Sequence of protein 1:
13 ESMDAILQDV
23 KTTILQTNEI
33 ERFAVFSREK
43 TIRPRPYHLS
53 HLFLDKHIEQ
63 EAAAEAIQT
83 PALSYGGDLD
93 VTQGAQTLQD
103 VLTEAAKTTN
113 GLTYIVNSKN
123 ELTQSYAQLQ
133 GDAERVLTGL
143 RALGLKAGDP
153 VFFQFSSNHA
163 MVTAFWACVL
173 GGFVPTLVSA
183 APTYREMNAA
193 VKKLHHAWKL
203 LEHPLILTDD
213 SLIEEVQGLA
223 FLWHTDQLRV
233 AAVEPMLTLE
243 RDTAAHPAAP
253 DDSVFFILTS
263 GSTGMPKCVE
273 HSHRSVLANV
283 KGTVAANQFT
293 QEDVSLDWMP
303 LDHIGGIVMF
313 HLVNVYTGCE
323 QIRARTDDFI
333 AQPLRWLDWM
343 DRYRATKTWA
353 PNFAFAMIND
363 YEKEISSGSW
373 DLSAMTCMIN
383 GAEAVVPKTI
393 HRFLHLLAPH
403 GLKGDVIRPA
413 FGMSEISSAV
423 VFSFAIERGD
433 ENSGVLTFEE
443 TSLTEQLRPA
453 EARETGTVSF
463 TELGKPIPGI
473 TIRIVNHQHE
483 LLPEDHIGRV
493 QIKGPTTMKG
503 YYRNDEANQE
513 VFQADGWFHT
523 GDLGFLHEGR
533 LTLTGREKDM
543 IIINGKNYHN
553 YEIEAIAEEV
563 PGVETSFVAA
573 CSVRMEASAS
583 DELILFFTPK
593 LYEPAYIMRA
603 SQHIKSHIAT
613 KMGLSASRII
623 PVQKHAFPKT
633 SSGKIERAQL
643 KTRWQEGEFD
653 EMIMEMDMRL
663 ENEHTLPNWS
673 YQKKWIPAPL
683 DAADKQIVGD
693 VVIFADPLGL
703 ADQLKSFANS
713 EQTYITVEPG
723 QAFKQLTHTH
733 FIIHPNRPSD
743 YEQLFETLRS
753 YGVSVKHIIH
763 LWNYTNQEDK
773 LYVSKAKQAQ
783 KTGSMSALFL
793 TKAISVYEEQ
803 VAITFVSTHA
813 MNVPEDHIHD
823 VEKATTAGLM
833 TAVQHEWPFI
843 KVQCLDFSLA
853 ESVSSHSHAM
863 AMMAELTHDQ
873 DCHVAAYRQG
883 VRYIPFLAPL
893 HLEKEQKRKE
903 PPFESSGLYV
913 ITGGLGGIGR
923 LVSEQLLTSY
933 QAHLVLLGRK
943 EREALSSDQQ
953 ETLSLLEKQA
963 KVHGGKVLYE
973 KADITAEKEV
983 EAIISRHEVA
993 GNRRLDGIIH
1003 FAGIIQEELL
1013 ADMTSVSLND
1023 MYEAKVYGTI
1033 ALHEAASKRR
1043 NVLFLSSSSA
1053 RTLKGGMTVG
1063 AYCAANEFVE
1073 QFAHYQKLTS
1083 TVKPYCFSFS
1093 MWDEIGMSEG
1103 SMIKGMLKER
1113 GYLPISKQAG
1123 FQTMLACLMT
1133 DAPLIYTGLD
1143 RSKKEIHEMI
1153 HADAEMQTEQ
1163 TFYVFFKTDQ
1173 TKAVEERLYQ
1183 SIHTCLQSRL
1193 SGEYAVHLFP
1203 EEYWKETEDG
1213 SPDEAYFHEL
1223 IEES

This data describes a binding interaction between two proteins.

Residue-level contacts at the interface:
Residue E895 in protein 1 is in contact with residue L54 in protein 2 (closest heavy-atom distance 3.0 Å).
Residue F35 in protein 1 interacts with residue F1167 in protein 2 (closest heavy-atom distance 3.1 Å).
Residue Y49 in protein 1 is in contact with residue H893 in protein 2 (closest heavy-atom distance 3.2 Å).
Residue I32 in protein 1 is in contact with residue K1169 in protein 2 (closest heavy-atom distance 3.1 Å).
Residue L668 in protein 1 interacts with residue Y49 in protein 2 (closest heavy-atom distance 3.2 Å).
Residue R40 in protein 1 is in contact with residue Q1162 in protein 2 (closest heavy-atom distance 3.2 Å).
Residue K42 in protein 1 contacts residue E1161 in protein 2 (closest heavy-atom distance 2.6 Å).
Residue K1169 in protein 1 is in contact with residue E33 in protein 2 (closest heavy-atom distance 3.0 Å).
Residue R40 in protein 1 is in contact with residue E1224 in protein 2 (closest heavy-atom distance 2.9 Å).
Residue Y49 in protein 1 is in contact with residue T667 in protein 2 (closest heavy-atom distance 3.1 Å).
Residue R34 in protein 1 is in contact with residue E1208 in protein 2 (closest heavy-atom distance 2.5 Å).
Residue H53 in protein 1 is in contact with residue E895 in protein 2 (closest heavy-atom distance 3.0 Å).
Residue S1183 in protein 1 contacts residue T25 in protein 2 (closest heavy-atom distance 3.2 Å).
Residue L668 in protein 1 is in contact with residue L54 in protein 2 (closest heavy-atom distance 3.0 Å).
Residue T667 in protein 1 contacts residue Y49 in protein 2 (closest heavy-atom distance 2.2 Å).
Residue T25 in protein 1 interacts with residue S1183 in protein 2 (closest heavy-atom distance 3.2 Å).
Residue V37 in protein 1 contacts residue Y1165 in protein 2 (closest heavy-atom distance 3.2 Å).
Residue E33 in protein 1 is in contact with residue K1169 in protein 2 (closest heavy-atom distance 3.0 Å).
Residue K1169 in protein 1 contacts residue I32 in protein 2 (closest heavy-atom distance 3.2 Å).
Residue H1220 in protein 1 interacts with residue R40 in protein 2 (closest heavy-atom distance 3.0 Å).
Residue Y1165 in protein 1 is in contact with residue F38 in protein 2 (closest heavy-atom distance 3.0 Å).
Residue T667 in protein 1 is in contact with residue P48 in protein 2 (closest heavy-atom distance 3.0 Å).
Residue Q898 in protein 1 is in contact with residue L54 in protein 2 (closest heavy-atom distance 3.1 Å).
Residue H50 in protein 1 interacts with residue H666 in protein 2 (closest heavy-atom distance 2.9 Å).
Residue H666 in protein 1 is in contact with residue L51 in protein 2 (closest heavy-atom distance 3.2 Å).
Residue R40 in protein 1 interacts with residue T1163 in protein 2 (closest heavy-atom distance 2.9 Å).
Residue E1224 in protein 1 interacts with residue R40 in protein 2 (closest heavy-atom distance 2.3 Å).
Residue T29 in protein 1 contacts residue R1179 in protein 2 (closest heavy-atom distance 3.1 Å).
Residue E31 in protein 1 is in contact with residue Q1172 in protein 2 (closest heavy-atom distance 3.2 Å).
Residue K1174 in protein 1 contacts residue E31 in protein 2 (closest heavy-atom distance 3.2 Å).
Residue T1163 in protein 1 contacts residue R40 in protein 2 (closest heavy-atom distance 2.9 Å).
Residue E1161 in protein 1 interacts with residue K42 in protein 2 (closest heavy-atom distance 2.8 Å).
Residue L51 in protein 1 is in contact with residue H666 in protein 2 (closest heavy-atom distance 3.0 Å).
Residue F1167 in protein 1 interacts with residue F35 in protein 2 (closest heavy-atom distance 3.2 Å).
Residue V22 in protein 1 contacts residue L1188 in protein 2 (closest heavy-atom distance 3.1 Å).
Residue E41 in protein 1 is in contact with residue T1160 in protein 2 (closest heavy-atom distance 3.1 Å).
Residue T1170 in protein 1 interacts with residue E31 in protein 2 (closest heavy-atom distance 3.1 Å).
Residue Y49 in protein 1 is in contact with residue L894 in protein 2 (closest heavy-atom distance 2.8 Å).
Residue K42 in protein 1 interacts with residue T1160 in protein 2 (closest heavy-atom distance 3.1 Å).
Residue F1167 in protein 1 interacts with residue A36 in protein 2 (closest heavy-atom distance 2.9 Å).
Residue V1176 in protein 1 contacts residue E31 in protein 2 (closest heavy-atom distance 3.2 Å).
Residue Y49 in protein 1 contacts residue L668 in protein 2 (closest heavy-atom distance 2.8 Å).
Residue Y49 in protein 1 interacts with residue N670 in protein 2 (closest heavy-atom distance 3.1 Å).
Residue H666 in protein 1 interacts with residue Y49 in protein 2 (closest heavy-atom distance 3.1 Å).
Residue A36 in protein 1 contacts residue F1167 in protein 2 (closest heavy-atom distance 3.0 Å).
Residue I1223 in protein 1 interacts with residue F38 in protein 2 (closest heavy-atom distance 3.2 Å).
Residue R1191 in protein 1 interacts with residue I18 in protein 2 (closest heavy-atom distance 3.0 Å).
Residue D1171 in protein 1 is in contact with residue E33 in protein 2 (closest heavy-atom distance 2.6 Å).
Residue E33 in protein 1 is in contact with residue D1171 in protein 2 (closest heavy-atom distance 2.4 Å).
Residue R40 in protein 1 is in contact with residue H1220 in protein 2 (closest heavy-atom distance 2.8 Å).
Residue H893 in protein 1 interacts with residue Y49 in protein 2 (closest heavy-atom distance 3.0 Å).
Residue E1208 in protein 1 interacts with residue R34 in protein 2 (closest heavy-atom distance 2.7 Å).
Residue E895 in protein 1 interacts with residue H53 in protein 2 (closest heavy-atom distance 2.4 Å).
Residue D1171 in protein 1 contacts residue E31 in protein 2 (closest heavy-atom distance 2.8 Å).
Residue K1169 in protein 1 interacts with residue R34 in protein 2 (closest heavy-atom distance 3.2 Å).
Residue F38 in protein 1 is in contact with residue Y1165 in protein 2 (closest heavy-atom distance 3.0 Å).
Residue T1160 in protein 1 interacts with residue K42 in protein 2 (closest heavy-atom distance 3.2 Å).
Residue L894 in protein 1 contacts residue Y49 in protein 2 (closest heavy-atom distance 3.0 Å).
Residue E31 in protein 1 contacts residue D1171 in protein 2 (closest heavy-atom distance 2.9 Å).
Residue R34 in protein 1 contacts residue K1169 in protein 2 (closest heavy-atom distance 3.1 Å).

Sequence of protein 2:
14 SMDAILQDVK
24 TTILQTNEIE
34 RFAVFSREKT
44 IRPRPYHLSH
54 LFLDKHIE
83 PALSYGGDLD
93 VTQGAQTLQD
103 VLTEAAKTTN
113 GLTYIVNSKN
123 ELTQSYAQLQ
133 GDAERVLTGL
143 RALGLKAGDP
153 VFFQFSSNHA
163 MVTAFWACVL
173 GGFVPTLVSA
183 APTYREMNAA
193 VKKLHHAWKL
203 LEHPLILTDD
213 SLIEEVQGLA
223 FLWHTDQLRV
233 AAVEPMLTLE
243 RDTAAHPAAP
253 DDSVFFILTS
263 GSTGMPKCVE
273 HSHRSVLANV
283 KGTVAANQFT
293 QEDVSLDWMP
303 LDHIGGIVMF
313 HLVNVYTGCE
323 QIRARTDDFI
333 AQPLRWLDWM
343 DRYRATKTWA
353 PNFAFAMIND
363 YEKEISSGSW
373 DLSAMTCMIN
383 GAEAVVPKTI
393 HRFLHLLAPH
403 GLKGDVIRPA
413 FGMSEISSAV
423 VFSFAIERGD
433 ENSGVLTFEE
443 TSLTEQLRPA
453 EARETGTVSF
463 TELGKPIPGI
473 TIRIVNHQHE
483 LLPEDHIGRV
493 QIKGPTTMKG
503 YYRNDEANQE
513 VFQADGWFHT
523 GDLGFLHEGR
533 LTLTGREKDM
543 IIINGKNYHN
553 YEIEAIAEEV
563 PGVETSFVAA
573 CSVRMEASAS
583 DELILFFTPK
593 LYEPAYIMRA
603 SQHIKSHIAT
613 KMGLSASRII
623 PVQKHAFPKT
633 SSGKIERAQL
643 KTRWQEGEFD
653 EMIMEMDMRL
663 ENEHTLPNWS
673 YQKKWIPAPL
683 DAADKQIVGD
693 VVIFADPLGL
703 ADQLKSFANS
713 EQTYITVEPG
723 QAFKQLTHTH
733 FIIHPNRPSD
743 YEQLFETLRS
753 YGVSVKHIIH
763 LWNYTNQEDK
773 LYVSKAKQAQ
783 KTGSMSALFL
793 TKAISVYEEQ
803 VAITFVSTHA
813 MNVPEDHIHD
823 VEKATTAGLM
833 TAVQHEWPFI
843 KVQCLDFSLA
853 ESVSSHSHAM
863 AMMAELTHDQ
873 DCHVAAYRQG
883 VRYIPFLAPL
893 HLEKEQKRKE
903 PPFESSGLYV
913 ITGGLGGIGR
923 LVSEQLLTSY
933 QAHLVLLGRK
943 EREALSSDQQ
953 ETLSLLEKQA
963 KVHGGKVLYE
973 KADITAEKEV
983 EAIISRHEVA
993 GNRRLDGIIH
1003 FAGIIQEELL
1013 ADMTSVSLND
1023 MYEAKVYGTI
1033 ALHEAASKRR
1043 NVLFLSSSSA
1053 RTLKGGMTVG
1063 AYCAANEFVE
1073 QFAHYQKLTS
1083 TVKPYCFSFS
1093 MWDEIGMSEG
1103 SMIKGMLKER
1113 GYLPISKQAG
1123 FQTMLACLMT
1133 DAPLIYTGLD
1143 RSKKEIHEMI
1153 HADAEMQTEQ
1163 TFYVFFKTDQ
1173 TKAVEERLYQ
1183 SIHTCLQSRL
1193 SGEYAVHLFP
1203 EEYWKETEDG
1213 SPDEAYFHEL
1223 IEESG